Sequence of chain B:
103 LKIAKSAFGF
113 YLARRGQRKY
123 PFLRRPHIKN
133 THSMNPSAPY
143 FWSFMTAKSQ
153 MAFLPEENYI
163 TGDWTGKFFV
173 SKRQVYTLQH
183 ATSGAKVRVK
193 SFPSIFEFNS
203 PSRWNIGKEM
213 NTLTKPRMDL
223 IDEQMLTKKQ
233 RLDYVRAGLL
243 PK

Contacts between the two chains:
Residue F75 in chain A is in contact with residue F124 in chain B (closest heavy-atom distance 3.6 Å).
Residue D78 in chain A contacts residue F124 in chain B (closest heavy-atom distance 3.3 Å).
Residue R74 in chain A is in contact with residue F124 in chain B (closest heavy-atom distance 3.6 Å).
Residue R74 in chain A is in contact with residue L125 in chain B (closest heavy-atom distance 4.9 Å).
Residue T81 in chain A contacts residue F124 in chain B (closest heavy-atom distance 3.7 Å).

This data describes a binding interaction between two proteins.

Sequence of chain A:
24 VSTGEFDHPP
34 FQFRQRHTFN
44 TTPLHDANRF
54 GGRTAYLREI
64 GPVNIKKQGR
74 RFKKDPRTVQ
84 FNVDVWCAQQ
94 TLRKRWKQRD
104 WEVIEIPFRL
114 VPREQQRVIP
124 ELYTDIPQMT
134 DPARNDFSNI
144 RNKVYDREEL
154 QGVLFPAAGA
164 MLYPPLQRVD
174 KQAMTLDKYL